These two protein chains interact to form a complex.

Sequence of chain B:
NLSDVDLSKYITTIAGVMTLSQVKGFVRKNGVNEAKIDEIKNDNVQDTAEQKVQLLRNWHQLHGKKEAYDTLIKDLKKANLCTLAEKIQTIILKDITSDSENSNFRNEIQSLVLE

Interface contacts:
Residue I109 in chain A contacts residue V113 in chain B (closest heavy-atom distance 4.5 Å).
Residue C82 in chain A is in contact with residue I96 in chain B (closest heavy-atom distance 4.1 Å).
Residue R106 in chain A contacts residue V113 in chain B (closest heavy-atom distance 3.0 Å).
Residue R106 in chain A is in contact with residue E115 in chain B (closest heavy-atom distance 3.5 Å).
Residue V113 in chain A is in contact with residue R106 in chain B (closest heavy-atom distance 3.5 Å).
Residue L81 in chain A contacts residue F105 in chain B (closest heavy-atom distance 4.3 Å).
Residue F105 in chain A is in contact with residue L84 in chain B (closest heavy-atom distance 3.3 Å).
Residue I92 in chain A interacts with residue L81 in chain B (closest heavy-atom distance 4.1 Å).
Residue I88 in chain A interacts with residue I88 in chain B (closest heavy-atom distance 4.0 Å).
Residue E115 in chain A contacts residue R106 in chain B (closest heavy-atom distance 3.8 Å).
Residue K77 in chain A interacts with residue S100 in chain B (closest heavy-atom distance 2.9 Å).
Residue K77 in chain A interacts with residue D99 in chain B (closest heavy-atom distance 4.6 Å).
Residue D99 in chain A contacts residue K77 in chain B (closest heavy-atom distance 4.5 Å).
Residue I96 in chain A is in contact with residue K78 in chain B (closest heavy-atom distance 3.8 Å).
Residue S98 in chain A is in contact with residue K74 in chain B (closest heavy-atom distance 4.3 Å).
Residue I92 in chain A is in contact with residue I88 in chain B (closest heavy-atom distance 4.8 Å).
Residue L114 in chain A is in contact with residue R106 in chain B (closest heavy-atom distance 5.0 Å).
Residue S98 in chain A is in contact with residue K77 in chain B (closest heavy-atom distance 3.6 Å).
Residue V113 in chain A is in contact with residue F105 in chain B (closest heavy-atom distance 3.9 Å).
Residue F105 in chain A is in contact with residue V113 in chain B (closest heavy-atom distance 3.8 Å).
Residue I92 in chain A interacts with residue A85 in chain B (closest heavy-atom distance 3.7 Å).
Residue I96 in chain A interacts with residue C82 in chain B (closest heavy-atom distance 3.8 Å).
Residue F105 in chain A is in contact with residue L81 in chain B (closest heavy-atom distance 4.0 Å).
Residue E101 in chain A contacts residue I73 in chain B (closest heavy-atom distance 3.2 Å).
Residue D99 in chain A is in contact with residue K74 in chain B (closest heavy-atom distance 3.1 Å).
Residue A85 in chain A contacts residue I92 in chain B (closest heavy-atom distance 3.9 Å).
Residue V113 in chain A interacts with residue I109 in chain B (closest heavy-atom distance 4.4 Å).
Residue K77 in chain A is in contact with residue E101 in chain B (closest heavy-atom distance 4.8 Å).
Residue F105 in chain A contacts residue I88 in chain B (closest heavy-atom distance 5.0 Å).
Residue L81 in chain A contacts residue D95 in chain B (closest heavy-atom distance 3.8 Å).
Residue I109 in chain A contacts residue I88 in chain B (closest heavy-atom distance 4.7 Å).
Residue E101 in chain A contacts residue K77 in chain B (closest heavy-atom distance 4.1 Å).
Residue L84 in chain A contacts residue F105 in chain B (closest heavy-atom distance 3.5 Å).
Residue K78 in chain A interacts with residue I96 in chain B (closest heavy-atom distance 4.2 Å).
Residue I88 in chain A interacts with residue I92 in chain B (closest heavy-atom distance 4.6 Å).
Residue I109 in chain A interacts with residue I109 in chain B (closest heavy-atom distance 3.1 Å).
Residue K77 in chain A is in contact with residue D95 in chain B (closest heavy-atom distance 3.2 Å).
Residue K77 in chain A is in contact with residue S98 in chain B (closest heavy-atom distance 3.4 Å).
Residue I96 in chain A is in contact with residue L81 in chain B (closest heavy-atom distance 3.2 Å).
Residue D95 in chain A is in contact with residue K77 in chain B (closest heavy-atom distance 3.0 Å).
Residue K77 in chain A is in contact with residue N102 in chain B (closest heavy-atom distance 3.4 Å).
Residue I92 in chain A interacts with residue L84 in chain B (closest heavy-atom distance 4.5 Å).
Residue I73 in chain A is in contact with residue E101 in chain B (closest heavy-atom distance 4.0 Å).
Residue Q110 in chain A is in contact with residue Q110 in chain B (closest heavy-atom distance 3.1 Å).
Residue S100 in chain A is in contact with residue K77 in chain B (closest heavy-atom distance 2.3 Å).
Residue R106 in chain A is in contact with residue L114 in chain B (closest heavy-atom distance 4.3 Å).
Residue K74 in chain A interacts with residue D99 in chain B (closest heavy-atom distance 3.9 Å).
Residue D95 in chain A interacts with residue L81 in chain B (closest heavy-atom distance 3.3 Å).
Residue Q110 in chain A contacts residue V113 in chain B (closest heavy-atom distance 3.8 Å).
Residue L81 in chain A is in contact with residue I92 in chain B (closest heavy-atom distance 4.1 Å).
Residue N102 in chain A contacts residue K77 in chain B (closest heavy-atom distance 3.8 Å).
Residue V113 in chain A contacts residue Q110 in chain B (closest heavy-atom distance 4.3 Å).
Residue L81 in chain A is in contact with residue I96 in chain B (closest heavy-atom distance 3.5 Å).
Residue L84 in chain A interacts with residue I92 in chain B (closest heavy-atom distance 4.6 Å).

Sequence of chain A:
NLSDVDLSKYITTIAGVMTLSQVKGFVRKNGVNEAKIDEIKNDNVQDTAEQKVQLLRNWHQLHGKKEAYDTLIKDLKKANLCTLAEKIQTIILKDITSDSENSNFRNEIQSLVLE